Sequence of the second protein:
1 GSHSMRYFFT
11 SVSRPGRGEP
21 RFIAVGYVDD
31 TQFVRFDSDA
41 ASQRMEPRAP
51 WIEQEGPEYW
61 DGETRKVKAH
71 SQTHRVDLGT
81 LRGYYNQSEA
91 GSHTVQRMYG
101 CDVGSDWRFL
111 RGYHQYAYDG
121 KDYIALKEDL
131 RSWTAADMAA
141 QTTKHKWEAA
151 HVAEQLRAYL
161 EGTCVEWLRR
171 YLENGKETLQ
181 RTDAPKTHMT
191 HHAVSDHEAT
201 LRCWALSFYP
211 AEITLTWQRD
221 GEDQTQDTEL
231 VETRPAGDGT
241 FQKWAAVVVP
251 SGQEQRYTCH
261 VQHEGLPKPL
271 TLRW

These two protein chains interact to form a complex.

Sequence of the first protein:
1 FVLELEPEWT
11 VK

Residue-level contacts at the interface:
Residue E63 in the second protein contacts residue F1 in the first protein (closest heavy-atom distance 3.4 Å).
Residue K66 in the second protein interacts with residue E4 in the first protein (closest heavy-atom distance 3.7 Å).
Residue M5 in the second protein is in contact with residue F1 in the first protein (closest heavy-atom distance 3.8 Å).
Residue M45 in the second protein interacts with residue V2 in the first protein (closest heavy-atom distance 3.7 Å).
Residue Y159 in the second protein is in contact with residue F1 in the first protein (closest heavy-atom distance 2.7 Å).
Residue Y171 in the second protein is in contact with residue F1 in the first protein (closest heavy-atom distance 2.8 Å).
Residue A69 in the second protein interacts with residue L5 in the first protein (closest heavy-atom distance 4.7 Å).
Residue K146 in the second protein is in contact with residue K12 in the first protein (closest heavy-atom distance 2.7 Å).
Residue F9 in the second protein contacts residue V2 in the first protein (closest heavy-atom distance 4.5 Å).
Residue D77 in the second protein interacts with residue V11 in the first protein (closest heavy-atom distance 2.9 Å).
Residue W147 in the second protein is in contact with residue V11 in the first protein (closest heavy-atom distance 4.1 Å).
Residue L156 in the second protein is in contact with residue W9 in the first protein (closest heavy-atom distance 3.7 Å).
Residue R65 in the second protein interacts with residue E4 in the first protein (closest heavy-atom distance 2.7 Å).
Residue V67 in the second protein is in contact with residue V2 in the first protein (closest heavy-atom distance 4.5 Å).
Residue H70 in the second protein is in contact with residue L3 in the first protein (closest heavy-atom distance 3.3 Å).
Residue Y7 in the second protein contacts residue F1 in the first protein (closest heavy-atom distance 2.9 Å).
Residue L156 in the second protein contacts residue L3 in the first protein (closest heavy-atom distance 3.4 Å).
Residue H114 in the second protein contacts residue L3 in the first protein (closest heavy-atom distance 4.5 Å).
Residue K66 in the second protein is in contact with residue L3 in the first protein (closest heavy-atom distance 3.6 Å).
Residue T80 in the second protein interacts with residue V11 in the first protein (closest heavy-atom distance 3.8 Å).
Residue W147 in the second protein interacts with residue W9 in the first protein (closest heavy-atom distance 3.4 Å).
Residue T80 in the second protein contacts residue K12 in the first protein (closest heavy-atom distance 3.5 Å).
Residue K146 in the second protein interacts with residue V11 in the first protein (closest heavy-atom distance 4.2 Å).
Residue Q155 in the second protein interacts with residue W9 in the first protein (closest heavy-atom distance 3.5 Å).
Residue V152 in the second protein interacts with residue W9 in the first protein (closest heavy-atom distance 3.5 Å).
Residue T73 in the second protein contacts residue T10 in the first protein (closest heavy-atom distance 4.0 Å).
Residue E63 in the second protein contacts residue V2 in the first protein (closest heavy-atom distance 2.8 Å).
Residue Y116 in the second protein is in contact with residue V11 in the first protein (closest heavy-atom distance 3.7 Å).
Residue T143 in the second protein interacts with residue T10 in the first protein (closest heavy-atom distance 4.8 Å).
Residue A150 in the second protein is in contact with residue W9 in the first protein (closest heavy-atom distance 4.7 Å).
Residue T143 in the second protein contacts residue V11 in the first protein (closest heavy-atom distance 2.7 Å).
Residue D77 in the second protein contacts residue T10 in the first protein (closest heavy-atom distance 3.3 Å).
Residue W147 in the second protein contacts residue T10 in the first protein (closest heavy-atom distance 2.9 Å).
Residue Y59 in the second protein interacts with residue F1 in the first protein (closest heavy-atom distance 4.1 Å).
Residue T163 in the second protein interacts with residue F1 in the first protein (closest heavy-atom distance 3.4 Å).
Residue K66 in the second protein is in contact with residue V2 in the first protein (closest heavy-atom distance 2.8 Å).
Residue T73 in the second protein interacts with residue W9 in the first protein (closest heavy-atom distance 4.0 Å).
Residue Q155 in the second protein contacts residue E6 in the first protein (closest heavy-atom distance 4.0 Å).
Residue W147 in the second protein is in contact with residue E8 in the first protein (closest heavy-atom distance 4.7 Å).
Residue W167 in the second protein contacts residue F1 in the first protein (closest heavy-atom distance 3.3 Å).
Residue R97 in the second protein contacts residue W9 in the first protein (closest heavy-atom distance 4.7 Å).
Residue K66 in the second protein is in contact with residue F1 in the first protein (closest heavy-atom distance 3.4 Å).
Residue H70 in the second protein contacts residue L5 in the first protein (closest heavy-atom distance 3.8 Å).
Residue V76 in the second protein is in contact with residue T10 in the first protein (closest heavy-atom distance 3.7 Å).
Residue Y159 in the second protein is in contact with residue V2 in the first protein (closest heavy-atom distance 4.0 Å).
Residue D77 in the second protein contacts residue K12 in the first protein (closest heavy-atom distance 4.7 Å).
Residue F33 in the second protein is in contact with residue F1 in the first protein (closest heavy-atom distance 4.5 Å).
Residue Y99 in the second protein is in contact with residue V2 in the first protein (closest heavy-atom distance 3.3 Å).
Residue R97 in the second protein is in contact with residue L5 in the first protein (closest heavy-atom distance 3.9 Å).
Residue K146 in the second protein contacts residue T10 in the first protein (closest heavy-atom distance 3.0 Å).
Residue H70 in the second protein is in contact with residue V2 in the first protein (closest heavy-atom distance 3.4 Å).
Residue L81 in the second protein is in contact with residue V11 in the first protein (closest heavy-atom distance 3.9 Å).
Residue T143 in the second protein contacts residue K12 in the first protein (closest heavy-atom distance 4.7 Å).
Residue Y7 in the second protein contacts residue V2 in the first protein (closest heavy-atom distance 3.4 Å).
Residue K146 in the second protein contacts residue E8 in the first protein (closest heavy-atom distance 2.9 Å).
Residue Y99 in the second protein interacts with residue L3 in the first protein (closest heavy-atom distance 3.1 Å).
Residue K146 in the second protein contacts residue W9 in the first protein (closest heavy-atom distance 4.8 Å).
Residue Y123 in the second protein is in contact with residue V11 in the first protein (closest heavy-atom distance 3.8 Å).
Residue Y159 in the second protein interacts with residue L3 in the first protein (closest heavy-atom distance 3.6 Å).
Residue T73 in the second protein contacts residue L5 in the first protein (closest heavy-atom distance 3.5 Å).